The following describes two proteins that form a bound complex.

Residue-level contacts at the interface:
Residue F33 in chain B interacts with residue W10 in chain A (closest heavy-atom distance 4.8 Å).
Residue L32 in chain B interacts with residue W10 in chain A (closest heavy-atom distance 2.8 Å).
Residue Q50 in chain B is in contact with residue T5 in chain A (closest heavy-atom distance 3.4 Å).
Residue Y45 in chain B contacts residue F6 in chain A (closest heavy-atom distance 3.5 Å).
Residue V71 in chain B is in contact with residue W10 in chain A (closest heavy-atom distance 3.9 Å).
Residue M40 in chain B contacts residue F6 in chain A (closest heavy-atom distance 3.9 Å).
Residue L35 in chain B interacts with residue W10 in chain A (closest heavy-atom distance 4.0 Å).
Residue I77 in chain B interacts with residue W10 in chain A (closest heavy-atom distance 4.1 Å).
Residue V53 in chain B is in contact with residue F6 in chain A (closest heavy-atom distance 4.0 Å).
Residue V71 in chain B contacts residue L13 in chain A (closest heavy-atom distance 4.2 Å).
Residue I39 in chain B interacts with residue W10 in chain A (closest heavy-atom distance 3.6 Å).
Residue H51 in chain B interacts with residue L9 in chain A (closest heavy-atom distance 3.3 Å).
Residue Q50 in chain B interacts with residue F6 in chain A (closest heavy-atom distance 2.8 Å).
Residue V71 in chain B contacts residue F6 in chain A (closest heavy-atom distance 3.6 Å).
Residue V71 in chain B interacts with residue L9 in chain A (closest heavy-atom distance 3.6 Å).
Residue H74 in chain B interacts with residue L13 in chain A (closest heavy-atom distance 4.0 Å).
Residue G36 in chain B contacts residue W10 in chain A (closest heavy-atom distance 3.3 Å).
Residue Y78 in chain B contacts residue N16 in chain A (closest heavy-atom distance 3.2 Å).
Residue G36 in chain B contacts residue F6 in chain A (closest heavy-atom distance 3.5 Å).
Residue I77 in chain B interacts with residue L13 in chain A (closest heavy-atom distance 3.8 Å).
Residue Q50 in chain B is in contact with residue L9 in chain A (closest heavy-atom distance 3.7 Å).
Residue Q50 in chain B contacts residue Q4 in chain A (closest heavy-atom distance 3.7 Å).
Residue H74 in chain B interacts with residue L12 in chain A (closest heavy-atom distance 4.3 Å).
Residue F69 in chain B contacts residue W10 in chain A (closest heavy-atom distance 4.3 Å).
Residue L32 in chain B is in contact with residue L13 in chain A (closest heavy-atom distance 4.2 Å).
Residue I39 in chain B is in contact with residue F6 in chain A (closest heavy-atom distance 3.2 Å).
Residue Y78 in chain B contacts residue L13 in chain A (closest heavy-atom distance 3.5 Å).

Sequence of chain A:
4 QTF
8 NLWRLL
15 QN

Sequence of chain B:
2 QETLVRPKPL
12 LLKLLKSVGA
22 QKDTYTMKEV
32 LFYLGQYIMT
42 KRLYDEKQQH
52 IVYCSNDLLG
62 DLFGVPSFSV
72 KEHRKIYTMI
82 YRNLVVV